Sequence of chain B:
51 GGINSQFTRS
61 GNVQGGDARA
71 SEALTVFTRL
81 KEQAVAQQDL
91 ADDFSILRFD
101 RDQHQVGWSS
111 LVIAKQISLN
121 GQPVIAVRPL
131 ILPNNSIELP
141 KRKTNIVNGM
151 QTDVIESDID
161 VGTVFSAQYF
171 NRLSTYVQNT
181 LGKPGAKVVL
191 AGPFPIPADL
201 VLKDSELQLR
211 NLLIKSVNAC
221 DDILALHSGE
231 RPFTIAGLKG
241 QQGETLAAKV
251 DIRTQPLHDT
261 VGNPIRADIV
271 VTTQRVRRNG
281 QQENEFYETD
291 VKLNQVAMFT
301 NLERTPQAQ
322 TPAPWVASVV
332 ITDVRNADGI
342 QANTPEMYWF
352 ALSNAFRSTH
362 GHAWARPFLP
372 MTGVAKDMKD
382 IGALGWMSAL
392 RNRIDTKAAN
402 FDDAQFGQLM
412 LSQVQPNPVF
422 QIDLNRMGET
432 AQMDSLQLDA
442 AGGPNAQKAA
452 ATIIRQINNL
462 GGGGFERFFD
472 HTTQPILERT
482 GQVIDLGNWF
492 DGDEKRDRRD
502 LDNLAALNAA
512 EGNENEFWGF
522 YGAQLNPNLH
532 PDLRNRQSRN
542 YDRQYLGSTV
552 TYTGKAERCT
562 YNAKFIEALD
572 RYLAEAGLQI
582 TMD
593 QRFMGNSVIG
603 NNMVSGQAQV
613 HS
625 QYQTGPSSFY

Sequence of chain A:
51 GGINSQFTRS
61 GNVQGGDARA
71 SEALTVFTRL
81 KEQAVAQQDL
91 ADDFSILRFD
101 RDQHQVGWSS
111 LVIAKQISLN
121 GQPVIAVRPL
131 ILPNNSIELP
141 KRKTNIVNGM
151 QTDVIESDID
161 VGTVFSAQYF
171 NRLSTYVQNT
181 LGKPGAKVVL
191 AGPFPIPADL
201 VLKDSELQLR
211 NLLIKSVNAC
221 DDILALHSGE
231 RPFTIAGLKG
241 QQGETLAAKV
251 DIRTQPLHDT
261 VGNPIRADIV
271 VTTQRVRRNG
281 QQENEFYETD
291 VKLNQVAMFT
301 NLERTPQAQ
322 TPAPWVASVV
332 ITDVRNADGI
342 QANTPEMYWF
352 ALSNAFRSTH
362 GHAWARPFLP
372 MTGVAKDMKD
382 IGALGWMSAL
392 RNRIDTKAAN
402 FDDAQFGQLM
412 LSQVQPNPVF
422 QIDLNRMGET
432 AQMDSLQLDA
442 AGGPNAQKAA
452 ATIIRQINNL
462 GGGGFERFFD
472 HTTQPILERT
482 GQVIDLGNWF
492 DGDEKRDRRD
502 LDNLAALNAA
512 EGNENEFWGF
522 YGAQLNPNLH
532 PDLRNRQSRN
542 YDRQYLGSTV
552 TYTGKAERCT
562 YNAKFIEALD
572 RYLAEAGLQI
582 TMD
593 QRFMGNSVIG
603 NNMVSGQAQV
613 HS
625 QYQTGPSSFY

This data describes a binding interaction between two proteins.

Contacts between the two chains:
Residue V606 in chain A interacts with residue E568 in chain B (closest heavy-atom distance 3.6 Å).
Residue H613 in chain A contacts residue Q580 in chain B (closest heavy-atom distance 3.8 Å).
Residue F595 in chain A is in contact with residue W519 in chain B (closest heavy-atom distance 2.3 Å).
Residue V606 in chain A interacts with residue F421 in chain B (closest heavy-atom distance 3.9 Å).
Residue N598 in chain A interacts with residue T305 in chain B (closest heavy-atom distance 3.9 Å).
Residue R427 in chain A contacts residue G629 in chain B (closest heavy-atom distance 3.3 Å).
Residue R427 in chain A interacts with residue Q627 in chain B (closest heavy-atom distance 3.3 Å).
Residue G608 in chain A contacts residue E568 in chain B (closest heavy-atom distance 3.7 Å).
Residue L190 in chain A contacts residue S632 in chain B (closest heavy-atom distance 3.7 Å).
Residue M596 in chain A contacts residue W519 in chain B (closest heavy-atom distance 3.0 Å).
Residue S607 in chain A is in contact with residue E568 in chain B (closest heavy-atom distance 3.0 Å).
Residue M605 in chain A contacts residue A564 in chain B (closest heavy-atom distance 3.7 Å).
Residue A610 in chain A contacts residue H361 in chain B (closest heavy-atom distance 4.0 Å).
Residue N598 in chain A interacts with residue R304 in chain B (closest heavy-atom distance 3.5 Å).
Residue Q433 in chain A is in contact with residue S632 in chain B (closest heavy-atom distance 2.7 Å).
Residue A610 in chain A is in contact with residue T360 in chain B (closest heavy-atom distance 3.6 Å).
Residue R480 in chain A interacts with residue Y626 in chain B (closest heavy-atom distance 3.5 Å).
Residue N604 in chain A contacts residue N563 in chain B (closest heavy-atom distance 3.9 Å).
Residue Q611 in chain A contacts residue A575 in chain B (closest heavy-atom distance 3.5 Å).
Residue T322 in chain A interacts with residue P323 in chain B (closest heavy-atom distance 3.6 Å).
Residue F595 in chain A interacts with residue Y522 in chain B (closest heavy-atom distance 3.4 Å).
Residue N446 in chain A is in contact with residue Y634 in chain B (closest heavy-atom distance 3.4 Å).
Residue S614 in chain A is in contact with residue T582 in chain B (closest heavy-atom distance 3.7 Å).
Residue S614 in chain A interacts with residue M583 in chain B (closest heavy-atom distance 3.8 Å).
Residue S599 in chain A interacts with residue P306 in chain B (closest heavy-atom distance 3.8 Å).
Residue Q457 in chain A is in contact with residue F633 in chain B (closest heavy-atom distance 3.7 Å).
Residue V606 in chain A interacts with residue N418 in chain B (closest heavy-atom distance 3.4 Å).
Residue L190 in chain A interacts with residue P630 in chain B (closest heavy-atom distance 4.0 Å).
Residue Q409 in chain A interacts with residue A308 in chain B (closest heavy-atom distance 1.9 Å).
Residue H613 in chain A is in contact with residue T582 in chain B (closest heavy-atom distance 3.7 Å).
Residue M605 in chain A interacts with residue N418 in chain B (closest heavy-atom distance 4.0 Å).
Residue I601 in chain A is in contact with residue Q422 in chain B (closest heavy-atom distance 3.9 Å).
Residue T322 in chain A contacts residue T322 in chain B (closest heavy-atom distance 2.9 Å).
Residue L437 in chain A interacts with residue F633 in chain B (closest heavy-atom distance 4.0 Å).
Residue V612 in chain A is in contact with residue I581 in chain B (closest heavy-atom distance 3.9 Å).
Residue F595 in chain A contacts residue L526 in chain B (closest heavy-atom distance 3.5 Å).
Residue S614 in chain A is in contact with residue I581 in chain B (closest heavy-atom distance 4.0 Å).
Residue L412 in chain A contacts residue A308 in chain B (closest heavy-atom distance 3.1 Å).
Residue Q609 in chain A contacts residue H361 in chain B (closest heavy-atom distance 3.1 Å).
Residue G597 in chain A is in contact with residue R304 in chain B (closest heavy-atom distance 3.6 Å).
Residue M596 in chain A is in contact with residue P306 in chain B (closest heavy-atom distance 3.5 Å).
Residue M605 in chain A is in contact with residue V327 in chain B (closest heavy-atom distance 3.3 Å).
Residue G597 in chain A contacts residue P306 in chain B (closest heavy-atom distance 3.6 Å).
Residue N598 in chain A is in contact with residue P306 in chain B (closest heavy-atom distance 3.2 Å).
Residue M605 in chain A contacts residue V420 in chain B (closest heavy-atom distance 3.8 Å).
Residue Q433 in chain A contacts residue F633 in chain B (closest heavy-atom distance 3.3 Å).
Residue D440 in chain A is in contact with residue Y634 in chain B (closest heavy-atom distance 2.7 Å).
Residue H613 in chain A contacts residue I581 in chain B (closest heavy-atom distance 3.1 Å).
Residue L412 in chain A contacts residue Q307 in chain B (closest heavy-atom distance 3.9 Å).
Residue I601 in chain A is in contact with residue V420 in chain B (closest heavy-atom distance 3.8 Å).
Residue F595 in chain A interacts with residue G523 in chain B (closest heavy-atom distance 3.6 Å).
Residue S413 in chain A interacts with residue A308 in chain B (closest heavy-atom distance 3.2 Å).
Residue V606 in chain A contacts residue F357 in chain B (closest heavy-atom distance 3.7 Å).
Residue Q409 in chain A interacts with residue Q309 in chain B (closest heavy-atom distance 3.9 Å).
Residue V612 in chain A interacts with residue H361 in chain B (closest heavy-atom distance 3.5 Å).
Residue V612 in chain A is in contact with residue M583 in chain B (closest heavy-atom distance 3.5 Å).
Residue N604 in chain A is in contact with residue T561 in chain B (closest heavy-atom distance 3.6 Å).
Residue I223 in chain A is in contact with residue S632 in chain B (closest heavy-atom distance 3.9 Å).
Residue A610 in chain A contacts residue F357 in chain B (closest heavy-atom distance 3.6 Å).
Residue R427 in chain A is in contact with residue T628 in chain B (closest heavy-atom distance 3.9 Å).